Interface contacts:
Residue R132 in protein 1 contacts residue D218 in protein 2 (closest heavy-atom distance 2.9 Å).
Residue T243 in protein 1 interacts with residue Y9 in protein 2 (closest heavy-atom distance 2.9 Å).
Residue W254 in protein 1 interacts with residue Y30 in protein 2 (closest heavy-atom distance 3.0 Å).
Residue N187 in protein 1 contacts residue N166 in protein 2 (closest heavy-atom distance 3.2 Å).
Residue W254 in protein 1 interacts with residue R103 in protein 2 (closest heavy-atom distance 2.9 Å).
Residue A217 in protein 1 is in contact with residue S237 in protein 2 (closest heavy-atom distance 3.2 Å).
Residue G48 in protein 1 is in contact with residue G221 in protein 2 (closest heavy-atom distance 2.8 Å).
Residue R247 in protein 1 contacts residue L111 in protein 2 (closest heavy-atom distance 2.6 Å).
Residue R87 in protein 1 contacts residue I275 in protein 2 (closest heavy-atom distance 2.7 Å).
Residue R87 in protein 1 is in contact with residue W272 in protein 2 (closest heavy-atom distance 2.9 Å).
Residue G141 in protein 1 is in contact with residue P200 in protein 2 (closest heavy-atom distance 3.2 Å).
Residue D88 in protein 1 contacts residue I279 in protein 2 (closest heavy-atom distance 2.8 Å).
Residue A213 in protein 1 contacts residue S237 in protein 2 (closest heavy-atom distance 2.8 Å).
Residue E246 in protein 1 contacts residue Y9 in protein 2 (closest heavy-atom distance 3.0 Å).
Residue R241 in protein 1 interacts with residue F5 in protein 2 (closest heavy-atom distance 3.1 Å).
Residue F197 in protein 1 contacts residue S158 in protein 2 (closest heavy-atom distance 3.1 Å).
Residue T255 in protein 1 contacts residue R103 in protein 2 (closest heavy-atom distance 2.8 Å).
Residue Q46 in protein 1 interacts with residue Y222 in protein 2 (closest heavy-atom distance 3.2 Å).
Residue H219 in protein 1 is in contact with residue H230 in protein 2 (closest heavy-atom distance 3.2 Å).
Residue A213 in protein 1 contacts residue N183 in protein 2 (closest heavy-atom distance 3.1 Å).
Residue R267 in protein 1 interacts with residue N199 in protein 2 (closest heavy-atom distance 3.2 Å).
Residue N5 in protein 1 contacts residue R231 in protein 2 (closest heavy-atom distance 3.0 Å).
Residue Q77 in protein 1 contacts residue G278 in protein 2 (closest heavy-atom distance 3.2 Å).
Residue N187 in protein 1 interacts with residue Y162 in protein 2 (closest heavy-atom distance 3.1 Å).
Residue E234 in protein 1 is in contact with residue H190 in protein 2 (closest heavy-atom distance 3.2 Å).
Residue A225 in protein 1 interacts with residue G114 in protein 2 (closest heavy-atom distance 2.9 Å).
Residue N44 in protein 1 contacts residue Y222 in protein 2 (closest heavy-atom distance 2.5 Å).
Residue E232 in protein 1 is in contact with residue L227 in protein 2 (closest heavy-atom distance 3.2 Å).
Residue P49 in protein 1 interacts with residue R217 in protein 2 (closest heavy-atom distance 2.9 Å).
Residue I6 in protein 1 interacts with residue R231 in protein 2 (closest heavy-atom distance 3.2 Å).
Residue R253 in protein 1 is in contact with residue P28 in protein 2 (closest heavy-atom distance 3.2 Å).
Residue F91 in protein 1 contacts residue N280 in protein 2 (closest heavy-atom distance 3.3 Å).
Residue L140 in protein 1 interacts with residue R207 in protein 2 (closest heavy-atom distance 3.1 Å).
Residue G143 in protein 1 interacts with residue S196 in protein 2 (closest heavy-atom distance 2.9 Å).
Residue R29 in protein 1 interacts with residue D218 in protein 2 (closest heavy-atom distance 2.7 Å).
Residue F197 in protein 1 contacts residue W151 in protein 2 (closest heavy-atom distance 3.2 Å).
Residue N44 in protein 1 interacts with residue S223 in protein 2 (closest heavy-atom distance 2.8 Å).
Residue L86 in protein 1 is in contact with residue W266 in protein 2 (closest heavy-atom distance 3.3 Å).
Residue Q4 in protein 1 is in contact with residue H116 in protein 2 (closest heavy-atom distance 2.8 Å).
Residue W254 in protein 1 interacts with residue E6 in protein 2 (closest heavy-atom distance 2.7 Å).
Residue D184 in protein 1 interacts with residue Y169 in protein 2 (closest heavy-atom distance 2.8 Å).
Residue S8 in protein 1 is in contact with residue R231 in protein 2 (closest heavy-atom distance 3.0 Å).
Residue W41 in protein 1 is in contact with residue R231 in protein 2 (closest heavy-atom distance 3.0 Å).
Residue A225 in protein 1 interacts with residue I113 in protein 2 (closest heavy-atom distance 3.2 Å).
Residue R228 in protein 1 is in contact with residue G112 in protein 2 (closest heavy-atom distance 2.9 Å).
Residue G141 in protein 1 contacts residue E201 in protein 2 (closest heavy-atom distance 2.9 Å).
Residue D88 in protein 1 contacts residue N280 in protein 2 (closest heavy-atom distance 3.0 Å).
Residue E22 in protein 1 contacts residue H211 in protein 2 (closest heavy-atom distance 3.2 Å).
Residue E263 in protein 1 contacts residue N199 in protein 2 (closest heavy-atom distance 3.0 Å).
Residue E234 in protein 1 is in contact with residue H230 in protein 2 (closest heavy-atom distance 3.1 Å).
Residue H145 in protein 1 contacts residue S196 in protein 2 (closest heavy-atom distance 3.2 Å).
Residue A269 in protein 1 interacts with residue L187 in protein 2 (closest heavy-atom distance 3.2 Å).
Residue L183 in protein 1 interacts with residue H168 in protein 2 (closest heavy-atom distance 3.1 Å).
Residue H266 in protein 1 contacts residue H190 in protein 2 (closest heavy-atom distance 3.1 Å).
Residue Y51 in protein 1 interacts with residue D218 in protein 2 (closest heavy-atom distance 3.2 Å).
Residue R132 in protein 1 contacts residue L219 in protein 2 (closest heavy-atom distance 2.9 Å).
Residue E246 in protein 1 contacts residue K8 in protein 2 (closest heavy-atom distance 2.8 Å).
Residue K144 in protein 1 contacts residue E201 in protein 2 (closest heavy-atom distance 2.9 Å).
Residue F42 in protein 1 interacts with residue R231 in protein 2 (closest heavy-atom distance 2.8 Å).
Residue N44 in protein 1 interacts with residue I224 in protein 2 (closest heavy-atom distance 3.0 Å).

Sequence of protein 2:
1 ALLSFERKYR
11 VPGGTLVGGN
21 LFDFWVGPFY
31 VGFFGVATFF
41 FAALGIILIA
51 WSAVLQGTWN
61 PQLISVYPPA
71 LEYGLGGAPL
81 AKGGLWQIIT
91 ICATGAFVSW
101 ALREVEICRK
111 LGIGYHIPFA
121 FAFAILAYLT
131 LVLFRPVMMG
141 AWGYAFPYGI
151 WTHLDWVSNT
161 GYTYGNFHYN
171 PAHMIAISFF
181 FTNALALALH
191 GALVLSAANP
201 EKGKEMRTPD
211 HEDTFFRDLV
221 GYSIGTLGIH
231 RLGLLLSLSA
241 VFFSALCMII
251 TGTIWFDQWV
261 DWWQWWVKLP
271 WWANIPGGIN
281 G

These two protein chains interact to form a complex.

Sequence of protein 1:
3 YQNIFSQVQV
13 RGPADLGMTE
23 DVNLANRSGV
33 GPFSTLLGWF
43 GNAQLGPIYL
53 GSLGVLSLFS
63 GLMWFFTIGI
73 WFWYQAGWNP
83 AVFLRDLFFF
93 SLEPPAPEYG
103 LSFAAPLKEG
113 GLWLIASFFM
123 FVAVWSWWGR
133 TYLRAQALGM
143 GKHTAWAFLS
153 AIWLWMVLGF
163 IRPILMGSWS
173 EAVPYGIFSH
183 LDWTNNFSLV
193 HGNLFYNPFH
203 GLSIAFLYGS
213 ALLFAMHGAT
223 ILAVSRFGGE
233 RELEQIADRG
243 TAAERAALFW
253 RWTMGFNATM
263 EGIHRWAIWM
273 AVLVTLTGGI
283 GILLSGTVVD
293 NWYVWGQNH